Sequence of the second protein:
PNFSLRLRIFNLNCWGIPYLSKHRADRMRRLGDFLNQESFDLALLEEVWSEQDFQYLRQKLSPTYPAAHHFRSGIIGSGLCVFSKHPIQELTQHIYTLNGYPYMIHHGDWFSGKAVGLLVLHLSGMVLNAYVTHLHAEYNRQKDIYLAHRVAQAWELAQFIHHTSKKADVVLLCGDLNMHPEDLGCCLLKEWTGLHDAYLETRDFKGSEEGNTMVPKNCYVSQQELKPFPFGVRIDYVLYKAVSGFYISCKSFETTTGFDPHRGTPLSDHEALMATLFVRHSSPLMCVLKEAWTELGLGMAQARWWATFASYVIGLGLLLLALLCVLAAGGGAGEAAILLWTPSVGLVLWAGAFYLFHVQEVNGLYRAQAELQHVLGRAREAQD

These two protein chains interact to form a complex.

Sequence of the first protein:
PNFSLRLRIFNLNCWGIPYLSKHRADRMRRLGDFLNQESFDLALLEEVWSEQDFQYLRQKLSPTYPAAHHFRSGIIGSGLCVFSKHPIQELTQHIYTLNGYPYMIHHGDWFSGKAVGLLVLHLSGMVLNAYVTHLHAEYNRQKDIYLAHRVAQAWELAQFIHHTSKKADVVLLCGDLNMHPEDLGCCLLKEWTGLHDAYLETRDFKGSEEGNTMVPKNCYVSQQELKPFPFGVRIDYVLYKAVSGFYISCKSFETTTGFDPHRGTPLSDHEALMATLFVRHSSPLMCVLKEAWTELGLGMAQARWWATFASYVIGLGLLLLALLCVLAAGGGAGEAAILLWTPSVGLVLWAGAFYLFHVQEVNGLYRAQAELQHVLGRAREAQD

Residue-level contacts at the interface:
Residue Q161 in the second protein contacts residue L93 in the first protein (closest heavy-atom distance 3.0 Å).
Residue I97 in the second protein interacts with residue T99 in the first protein (closest heavy-atom distance 3.7 Å).
Residue Q91 in the second protein contacts residue H391 in the first protein (closest heavy-atom distance 3.7 Å).
Residue H165 in the second protein contacts residue E92 in the first protein (closest heavy-atom distance 3.6 Å).
Residue H165 in the second protein contacts residue L120 in the first protein (closest heavy-atom distance 3.8 Å).
Residue R384 in the second protein is in contact with residue Q95 in the first protein (closest heavy-atom distance 2.9 Å).
Residue R74 in the second protein contacts residue N380 in the first protein (closest heavy-atom distance 2.8 Å).
Residue W367 in the second protein contacts residue L366 in the first protein (closest heavy-atom distance 3.8 Å).
Residue I90 in the second protein interacts with residue H391 in the first protein (closest heavy-atom distance 2.9 Å).
Residue P360 in the second protein interacts with residue T359 in the first protein (closest heavy-atom distance 3.8 Å).
Residue I77 in the second protein contacts residue V376 in the first protein (closest heavy-atom distance 3.7 Å).
Residue P89 in the second protein contacts residue R395 in the first protein (closest heavy-atom distance 3.8 Å).
Residue E388 in the second protein interacts with residue T94 in the first protein (closest heavy-atom distance 3.9 Å).
Residue G76 in the second protein contacts residue Q377 in the first protein (closest heavy-atom distance 4.0 Å).
Residue E92 in the second protein contacts residue H164 in the first protein (closest heavy-atom distance 3.0 Å).
Residue E388 in the second protein contacts residue L93 in the first protein (closest heavy-atom distance 3.7 Å).
Residue G76 in the second protein contacts residue N380 in the first protein (closest heavy-atom distance 3.0 Å).
Residue T166 in the second protein is in contact with residue T166 in the first protein (closest heavy-atom distance 3.8 Å).
Residue I97 in the second protein is in contact with residue R384 in the first protein (closest heavy-atom distance 4.0 Å).
Residue H391 in the second protein contacts residue L93 in the first protein (closest heavy-atom distance 3.9 Å).
Residue I90 in the second protein is in contact with residue R395 in the first protein (closest heavy-atom distance 3.2 Å).
Residue E92 in the second protein interacts with residue K168 in the first protein (closest heavy-atom distance 3.5 Å).
Residue L356 in the second protein contacts residue I355 in the first protein (closest heavy-atom distance 3.9 Å).
Residue I355 in the second protein contacts residue L356 in the first protein (closest heavy-atom distance 3.9 Å).
Residue Y383 in the second protein is in contact with residue R74 in the first protein (closest heavy-atom distance 3.5 Å).
Residue L373 in the second protein is in contact with residue I77 in the first protein (closest heavy-atom distance 4.0 Å).
Residue T99 in the second protein interacts with residue I97 in the first protein (closest heavy-atom distance 3.6 Å).
Residue L93 in the second protein is in contact with residue Q161 in the first protein (closest heavy-atom distance 3.4 Å).
Residue Q377 in the second protein interacts with residue G76 in the first protein (closest heavy-atom distance 3.9 Å).
Residue L93 in the second protein is in contact with residue E388 in the first protein (closest heavy-atom distance 3.6 Å).
Residue L366 in the second protein interacts with residue W367 in the first protein (closest heavy-atom distance 3.9 Å).
Residue Q91 in the second protein interacts with residue R395 in the first protein (closest heavy-atom distance 3.1 Å).
Residue H165 in the second protein contacts residue T166 in the first protein (closest heavy-atom distance 3.7 Å).
Residue N380 in the second protein contacts residue I77 in the first protein (closest heavy-atom distance 3.0 Å).
Residue R384 in the second protein contacts residue I97 in the first protein (closest heavy-atom distance 3.7 Å).
Residue H164 in the second protein contacts residue E92 in the first protein (closest heavy-atom distance 2.8 Å).
Residue I77 in the second protein interacts with residue N380 in the first protein (closest heavy-atom distance 3.4 Å).
Residue H391 in the second protein contacts residue Q91 in the first protein (closest heavy-atom distance 4.0 Å).
Residue K168 in the second protein contacts residue E92 in the first protein (closest heavy-atom distance 3.3 Å).
Residue I77 in the second protein contacts residue L373 in the first protein (closest heavy-atom distance 3.8 Å).
Residue N380 in the second protein contacts residue G76 in the first protein (closest heavy-atom distance 2.8 Å).
Residue H165 in the second protein contacts residue T94 in the first protein (closest heavy-atom distance 3.6 Å).
Residue L356 in the second protein interacts with residue L356 in the first protein (closest heavy-atom distance 3.7 Å).
Residue T166 in the second protein is in contact with residue H165 in the first protein (closest heavy-atom distance 3.8 Å).
Residue R395 in the second protein contacts residue P89 in the first protein (closest heavy-atom distance 3.5 Å).
Residue Q95 in the second protein interacts with residue R384 in the first protein (closest heavy-atom distance 2.9 Å).
Residue Q161 in the second protein is in contact with residue T94 in the first protein (closest heavy-atom distance 3.9 Å).
Residue T359 in the second protein interacts with residue P360 in the first protein (closest heavy-atom distance 3.7 Å).
Residue R395 in the second protein is in contact with residue Q91 in the first protein (closest heavy-atom distance 3.1 Å).
Residue T94 in the second protein contacts residue H165 in the first protein (closest heavy-atom distance 4.0 Å).
Residue V376 in the second protein interacts with residue I77 in the first protein (closest heavy-atom distance 3.6 Å).
Residue N380 in the second protein interacts with residue R74 in the first protein (closest heavy-atom distance 2.8 Å).
Residue K169 in the second protein is in contact with residue K168 in the first protein (closest heavy-atom distance 3.0 Å).
Residue K168 in the second protein contacts residue K169 in the first protein (closest heavy-atom distance 3.1 Å).
Residue R384 in the second protein interacts with residue R74 in the first protein (closest heavy-atom distance 3.7 Å).
Residue H391 in the second protein contacts residue I90 in the first protein (closest heavy-atom distance 2.8 Å).
Residue R395 in the second protein contacts residue I90 in the first protein (closest heavy-atom distance 3.0 Å).
Residue T94 in the second protein is in contact with residue E388 in the first protein (closest heavy-atom distance 3.9 Å).
Residue E92 in the second protein contacts residue H165 in the first protein (closest heavy-atom distance 3.3 Å).
Residue L120 in the second protein interacts with residue H165 in the first protein (closest heavy-atom distance 4.0 Å).